Sequence of chain A:
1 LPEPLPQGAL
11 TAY

Sequence of chain B:
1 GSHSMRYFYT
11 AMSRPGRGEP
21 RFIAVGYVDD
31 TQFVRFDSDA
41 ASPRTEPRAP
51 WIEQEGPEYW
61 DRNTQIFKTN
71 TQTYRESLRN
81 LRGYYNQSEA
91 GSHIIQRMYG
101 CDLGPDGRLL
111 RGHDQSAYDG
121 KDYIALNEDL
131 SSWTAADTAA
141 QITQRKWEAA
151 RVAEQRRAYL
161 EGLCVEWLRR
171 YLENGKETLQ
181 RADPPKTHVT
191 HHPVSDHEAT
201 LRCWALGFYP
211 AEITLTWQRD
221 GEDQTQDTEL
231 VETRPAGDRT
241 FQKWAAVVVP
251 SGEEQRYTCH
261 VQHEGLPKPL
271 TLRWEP

This data describes a binding interaction between two proteins.

Residue-level contacts at the interface:
Residue S77 in chain B interacts with residue Y13 in chain A (closest heavy-atom distance 3.0 Å).
Residue M5 in chain B contacts residue L1 in chain A (closest heavy-atom distance 3.9 Å).
Residue T143 in chain B interacts with residue Y13 in chain A (closest heavy-atom distance 2.7 Å).
Residue R97 in chain B interacts with residue Y13 in chain A (closest heavy-atom distance 4.0 Å).
Residue W147 in chain B is in contact with residue Y13 in chain A (closest heavy-atom distance 3.7 Å).
Residue K146 in chain B contacts residue Y13 in chain A (closest heavy-atom distance 2.9 Å).
Residue N70 in chain B interacts with residue L5 in chain A (closest heavy-atom distance 3.9 Å).
Residue V152 in chain B interacts with residue T11 in chain A (closest heavy-atom distance 3.7 Å).
Residue K146 in chain B contacts residue A12 in chain A (closest heavy-atom distance 3.4 Å).
Residue R97 in chain B interacts with residue E3 in chain A (closest heavy-atom distance 2.9 Å).
Residue Y171 in chain B contacts residue L1 in chain A (closest heavy-atom distance 2.7 Å).
Residue I95 in chain B is in contact with residue Y13 in chain A (closest heavy-atom distance 3.9 Å).
Residue Y9 in chain B contacts residue P2 in chain A (closest heavy-atom distance 3.8 Å).
Residue Y159 in chain B interacts with residue L1 in chain A (closest heavy-atom distance 2.6 Å).
Residue Y84 in chain B is in contact with residue Y13 in chain A (closest heavy-atom distance 2.7 Å).
Residue A150 in chain B is in contact with residue T11 in chain A (closest heavy-atom distance 3.7 Å).
Residue L163 in chain B interacts with residue P4 in chain A (closest heavy-atom distance 3.4 Å).
Residue I124 in chain B contacts residue Y13 in chain A (closest heavy-atom distance 4.7 Å).
Residue Y74 in chain B interacts with residue Y13 in chain A (closest heavy-atom distance 3.1 Å).
Residue I66 in chain B contacts residue P2 in chain A (closest heavy-atom distance 4.0 Å).
Residue L81 in chain B interacts with residue Y13 in chain A (closest heavy-atom distance 3.5 Å).
Residue T73 in chain B contacts residue L10 in chain A (closest heavy-atom distance 3.5 Å).
Residue N63 in chain B is in contact with residue L1 in chain A (closest heavy-atom distance 3.9 Å).
Residue W147 in chain B interacts with residue A12 in chain A (closest heavy-atom distance 3.0 Å).
Residue T69 in chain B contacts residue L5 in chain A (closest heavy-atom distance 3.5 Å).
Residue E76 in chain B contacts residue A12 in chain A (closest heavy-atom distance 3.7 Å).
Residue T73 in chain B interacts with residue A12 in chain A (closest heavy-atom distance 3.7 Å).
Residue N70 in chain B is in contact with residue L10 in chain A (closest heavy-atom distance 3.8 Å).
Residue I66 in chain B interacts with residue P4 in chain A (closest heavy-atom distance 3.9 Å).
Residue R62 in chain B contacts residue P4 in chain A (closest heavy-atom distance 4.3 Å).
Residue N80 in chain B is in contact with residue A12 in chain A (closest heavy-atom distance 4.1 Å).
Residue N63 in chain B contacts residue P2 in chain A (closest heavy-atom distance 3.1 Å).
Residue I66 in chain B is in contact with residue E3 in chain A (closest heavy-atom distance 3.4 Å).
Residue T69 in chain B is in contact with residue L10 in chain A (closest heavy-atom distance 4.2 Å).
Residue S116 in chain B is in contact with residue Y13 in chain A (closest heavy-atom distance 2.7 Å).
Residue Q155 in chain B contacts residue E3 in chain A (closest heavy-atom distance 4.1 Å).
Residue I66 in chain B interacts with residue L5 in chain A (closest heavy-atom distance 4.2 Å).
Residue W167 in chain B interacts with residue L1 in chain A (closest heavy-atom distance 3.7 Å).
Residue W147 in chain B contacts residue T11 in chain A (closest heavy-atom distance 3.7 Å).
Residue Y7 in chain B contacts residue L1 in chain A (closest heavy-atom distance 3.0 Å).
Residue Y159 in chain B contacts residue P4 in chain A (closest heavy-atom distance 3.5 Å).
Residue S77 in chain B contacts residue A12 in chain A (closest heavy-atom distance 3.5 Å).
Residue K146 in chain B interacts with residue T11 in chain A (closest heavy-atom distance 4.0 Å).
Residue Q65 in chain B contacts residue L5 in chain A (closest heavy-atom distance 4.1 Å).
Residue L163 in chain B interacts with residue L1 in chain A (closest heavy-atom distance 4.1 Å).
Residue Q155 in chain B is in contact with residue P6 in chain A (closest heavy-atom distance 3.7 Å).
Residue Y99 in chain B is in contact with residue E3 in chain A (closest heavy-atom distance 3.0 Å).
Residue Y9 in chain B contacts residue E3 in chain A (closest heavy-atom distance 4.6 Å).
Residue Y159 in chain B contacts residue E3 in chain A (closest heavy-atom distance 3.6 Å).
Residue Y123 in chain B is in contact with residue Y13 in chain A (closest heavy-atom distance 3.9 Å).
Residue Y7 in chain B is in contact with residue P2 in chain A (closest heavy-atom distance 3.3 Å).
Residue Y159 in chain B contacts residue P2 in chain A (closest heavy-atom distance 3.5 Å).
Residue F67 in chain B contacts residue P2 in chain A (closest heavy-atom distance 3.6 Å).
Residue R62 in chain B interacts with residue L1 in chain A (closest heavy-atom distance 3.6 Å).
Residue R156 in chain B interacts with residue E3 in chain A (closest heavy-atom distance 3.4 Å).
Residue Q96 in chain B contacts residue Y13 in chain A (closest heavy-atom distance 4.5 Å).
Residue Y59 in chain B contacts residue L1 in chain A (closest heavy-atom distance 4.0 Å).
Residue T73 in chain B is in contact with residue T11 in chain A (closest heavy-atom distance 4.3 Å).
Residue N80 in chain B interacts with residue Y13 in chain A (closest heavy-atom distance 2.9 Å).
Residue Y99 in chain B contacts residue P2 in chain A (closest heavy-atom distance 3.3 Å).